Sequence of protein 1:
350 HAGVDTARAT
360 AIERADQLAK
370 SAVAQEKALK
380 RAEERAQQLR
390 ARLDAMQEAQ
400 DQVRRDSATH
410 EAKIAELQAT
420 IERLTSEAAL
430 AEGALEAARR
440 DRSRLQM

The following describes two proteins that form a bound complex.

Residue-level contacts at the interface:
Residue H409 in protein 1 is in contact with residue I413 in protein 2 (closest heavy-atom distance 4.0 Å).
Residue L388 in protein 1 is in contact with residue L392 in protein 2 (closest heavy-atom distance 3.6 Å).
Residue A377 in protein 1 interacts with residue L378 in protein 2 (closest heavy-atom distance 4.1 Å).
Residue H350 in protein 1 interacts with residue V353 in protein 2 (closest heavy-atom distance 4.0 Å).
Residue R438 in protein 1 contacts residue L434 in protein 2 (closest heavy-atom distance 3.2 Å).
Residue T419 in protein 1 interacts with residue I420 in protein 2 (closest heavy-atom distance 3.6 Å).
Residue I413 in protein 1 contacts residue I413 in protein 2 (closest heavy-atom distance 3.5 Å).
Residue I420 in protein 1 interacts with residue L416 in protein 2 (closest heavy-atom distance 3.6 Å).
Residue V353 in protein 1 is in contact with residue V353 in protein 2 (closest heavy-atom distance 3.2 Å).
Residue H409 in protein 1 is in contact with residue S406 in protein 2 (closest heavy-atom distance 3.9 Å).
Residue H409 in protein 1 interacts with residue H409 in protein 2 (closest heavy-atom distance 3.2 Å).
Residue Q374 in protein 1 contacts residue L378 in protein 2 (closest heavy-atom distance 3.2 Å).
Residue L392 in protein 1 contacts residue L388 in protein 2 (closest heavy-atom distance 3.7 Å).
Residue Q396 in protein 1 contacts residue M395 in protein 2 (closest heavy-atom distance 3.6 Å).
Residue L423 in protein 1 is in contact with residue T424 in protein 2 (closest heavy-atom distance 3.7 Å).
Residue H409 in protein 1 is in contact with residue E410 in protein 2 (closest heavy-atom distance 3.5 Å).
Residue E435 in protein 1 contacts residue L434 in protein 2 (closest heavy-atom distance 3.5 Å).
Residue R391 in protein 1 is in contact with residue L392 in protein 2 (closest heavy-atom distance 4.0 Å).
Residue L378 in protein 1 is in contact with residue L378 in protein 2 (closest heavy-atom distance 3.7 Å).
Residue M395 in protein 1 interacts with residue M395 in protein 2 (closest heavy-atom distance 3.6 Å).
Residue E435 in protein 1 is in contact with residue A433 in protein 2 (closest heavy-atom distance 4.1 Å).
Residue Q396 in protein 1 contacts residue R391 in protein 2 (closest heavy-atom distance 4.1 Å).
Residue E410 in protein 1 is in contact with residue H409 in protein 2 (closest heavy-atom distance 3.9 Å).
Residue R357 in protein 1 contacts residue A356 in protein 2 (closest heavy-atom distance 3.6 Å).
Residue Q399 in protein 1 interacts with residue M395 in protein 2 (closest heavy-atom distance 3.9 Å).
Residue R363 in protein 1 is in contact with residue A364 in protein 2 (closest heavy-atom distance 3.7 Å).
Residue I413 in protein 1 is in contact with residue L416 in protein 2 (closest heavy-atom distance 3.9 Å).
Residue A356 in protein 1 contacts residue R357 in protein 2 (closest heavy-atom distance 3.1 Å).
Residue L416 in protein 1 contacts residue I413 in protein 2 (closest heavy-atom distance 4.2 Å).
Residue V402 in protein 1 contacts residue V402 in protein 2 (closest heavy-atom distance 3.5 Å).
Residue L388 in protein 1 contacts residue L388 in protein 2 (closest heavy-atom distance 4.1 Å).
Residue L388 in protein 1 interacts with residue A385 in protein 2 (closest heavy-atom distance 3.5 Å).
Residue I413 in protein 1 is in contact with residue K412 in protein 2 (closest heavy-atom distance 3.8 Å).
Residue Q399 in protein 1 is in contact with residue Q399 in protein 2 (closest heavy-atom distance 3.3 Å).
Residue K412 in protein 1 contacts residue I413 in protein 2 (closest heavy-atom distance 4.0 Å).
Residue L392 in protein 1 interacts with residue M395 in protein 2 (closest heavy-atom distance 4.0 Å).
Residue R357 in protein 1 interacts with residue V353 in protein 2 (closest heavy-atom distance 3.5 Å).
Residue L378 in protein 1 interacts with residue Q374 in protein 2 (closest heavy-atom distance 3.4 Å).
Residue L416 in protein 1 contacts residue L416 in protein 2 (closest heavy-atom distance 3.6 Å).
Residue L378 in protein 1 contacts residue A377 in protein 2 (closest heavy-atom distance 3.8 Å).
Residue L388 in protein 1 contacts residue R389 in protein 2 (closest heavy-atom distance 4.0 Å).
Residue A360 in protein 1 is in contact with residue A360 in protein 2 (closest heavy-atom distance 3.9 Å).
Residue I420 in protein 1 interacts with residue I420 in protein 2 (closest heavy-atom distance 3.7 Å).
Residue E435 in protein 1 interacts with residue A430 in protein 2 (closest heavy-atom distance 3.6 Å).
Residue V353 in protein 1 contacts residue D354 in protein 2 (closest heavy-atom distance 3.4 Å).
Residue L392 in protein 1 contacts residue R391 in protein 2 (closest heavy-atom distance 3.3 Å).
Residue R438 in protein 1 interacts with residue A437 in protein 2 (closest heavy-atom distance 3.2 Å).
Residue H350 in protein 1 interacts with residue D354 in protein 2 (closest heavy-atom distance 3.5 Å).
Residue A364 in protein 1 is in contact with residue R363 in protein 2 (closest heavy-atom distance 3.5 Å).
Residue Q374 in protein 1 contacts residue E375 in protein 2 (closest heavy-atom distance 4.2 Å).
Residue R441 in protein 1 interacts with residue R441 in protein 2 (closest heavy-atom distance 3.7 Å).
Residue L423 in protein 1 interacts with residue L423 in protein 2 (closest heavy-atom distance 3.6 Å).
Residue L367 in protein 1 interacts with residue L367 in protein 2 (closest heavy-atom distance 3.7 Å).
Residue D354 in protein 1 is in contact with residue V353 in protein 2 (closest heavy-atom distance 3.1 Å).
Residue M395 in protein 1 contacts residue Q396 in protein 2 (closest heavy-atom distance 4.1 Å).
Residue M395 in protein 1 interacts with residue L392 in protein 2 (closest heavy-atom distance 3.8 Å).
Residue I420 in protein 1 interacts with residue T419 in protein 2 (closest heavy-atom distance 3.3 Å).
Residue L392 in protein 1 interacts with residue L392 in protein 2 (closest heavy-atom distance 3.6 Å).
Residue R438 in protein 1 is in contact with residue A433 in protein 2 (closest heavy-atom distance 3.0 Å).
Residue L434 in protein 1 contacts residue L434 in protein 2 (closest heavy-atom distance 3.7 Å).

Sequence of protein 2:
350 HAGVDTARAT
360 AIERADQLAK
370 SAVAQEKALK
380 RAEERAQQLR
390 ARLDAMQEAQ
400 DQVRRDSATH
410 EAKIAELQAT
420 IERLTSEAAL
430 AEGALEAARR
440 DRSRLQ